Sequence of the second protein:
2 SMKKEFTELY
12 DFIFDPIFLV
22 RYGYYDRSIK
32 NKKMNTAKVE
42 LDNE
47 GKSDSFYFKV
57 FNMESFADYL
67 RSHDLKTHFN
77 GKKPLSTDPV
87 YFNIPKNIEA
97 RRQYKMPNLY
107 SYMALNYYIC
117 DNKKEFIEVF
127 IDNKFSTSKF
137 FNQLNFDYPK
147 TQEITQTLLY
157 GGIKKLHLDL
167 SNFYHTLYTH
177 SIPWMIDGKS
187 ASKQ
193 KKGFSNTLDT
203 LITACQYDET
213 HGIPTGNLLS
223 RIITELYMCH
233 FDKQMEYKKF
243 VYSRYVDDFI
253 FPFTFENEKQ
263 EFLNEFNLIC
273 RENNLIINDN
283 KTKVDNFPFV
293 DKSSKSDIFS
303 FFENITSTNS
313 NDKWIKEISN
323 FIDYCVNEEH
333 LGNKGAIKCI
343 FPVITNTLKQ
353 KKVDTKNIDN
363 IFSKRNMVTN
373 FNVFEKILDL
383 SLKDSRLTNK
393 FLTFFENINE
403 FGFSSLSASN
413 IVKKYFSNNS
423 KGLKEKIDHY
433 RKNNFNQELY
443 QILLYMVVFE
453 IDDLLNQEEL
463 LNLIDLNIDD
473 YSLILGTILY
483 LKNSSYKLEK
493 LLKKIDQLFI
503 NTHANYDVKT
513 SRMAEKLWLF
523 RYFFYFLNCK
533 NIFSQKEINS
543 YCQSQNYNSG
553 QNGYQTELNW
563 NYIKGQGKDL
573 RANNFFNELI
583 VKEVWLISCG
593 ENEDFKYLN

This data describes a binding interaction between two proteins.

Sequence of the first protein:
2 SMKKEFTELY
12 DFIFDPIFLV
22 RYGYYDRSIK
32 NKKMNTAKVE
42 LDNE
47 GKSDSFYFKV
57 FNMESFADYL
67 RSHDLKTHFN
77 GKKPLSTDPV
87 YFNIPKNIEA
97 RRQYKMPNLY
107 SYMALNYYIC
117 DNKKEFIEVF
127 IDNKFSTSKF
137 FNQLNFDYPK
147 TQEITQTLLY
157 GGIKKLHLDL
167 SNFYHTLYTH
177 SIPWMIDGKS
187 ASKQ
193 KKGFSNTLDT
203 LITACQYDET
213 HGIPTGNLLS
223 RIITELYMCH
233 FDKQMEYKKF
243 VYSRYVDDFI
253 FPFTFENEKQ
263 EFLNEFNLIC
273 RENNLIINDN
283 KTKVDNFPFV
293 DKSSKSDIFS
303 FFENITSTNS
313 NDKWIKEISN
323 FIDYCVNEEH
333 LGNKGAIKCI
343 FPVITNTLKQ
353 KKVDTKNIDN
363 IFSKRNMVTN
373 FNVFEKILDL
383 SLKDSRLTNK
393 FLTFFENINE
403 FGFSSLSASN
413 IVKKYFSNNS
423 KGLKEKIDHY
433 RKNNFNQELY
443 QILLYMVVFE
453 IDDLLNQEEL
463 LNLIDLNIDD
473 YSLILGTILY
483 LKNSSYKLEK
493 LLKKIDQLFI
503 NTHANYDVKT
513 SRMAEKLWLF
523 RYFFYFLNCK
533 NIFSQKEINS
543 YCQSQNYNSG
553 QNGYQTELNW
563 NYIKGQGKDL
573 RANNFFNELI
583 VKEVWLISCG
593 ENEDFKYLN

Contacts between the two chains:
Residue E258 in the first protein interacts with residue Q262 in the second protein (closest heavy-atom distance 3.5 Å).
Residue Q262 in the first protein contacts residue E258 in the second protein (closest heavy-atom distance 3.5 Å).